Contacts between the two chains:
Residue R60 in chain A contacts residue L9 in chain B (closest heavy-atom distance 3.6 Å).
Residue D35 in chain A interacts with residue R34 in chain B (closest heavy-atom distance 3.2 Å).
Residue S31 in chain A is in contact with residue V37 in chain B (closest heavy-atom distance 4.4 Å).
Residue K49 in chain A is in contact with residue M23 in chain B (closest heavy-atom distance 3.5 Å).
Residue S45 in chain A is in contact with residue M23 in chain B (closest heavy-atom distance 3.8 Å).
Residue L10 in chain A interacts with residue L59 in chain B (closest heavy-atom distance 3.6 Å).
Residue L46 in chain A interacts with residue M23 in chain B (closest heavy-atom distance 3.7 Å).
Residue L10 in chain A contacts residue I55 in chain B (closest heavy-atom distance 4.3 Å).
Residue L17 in chain A is in contact with residue I55 in chain B (closest heavy-atom distance 4.1 Å).
Residue I28 in chain A is in contact with residue Y41 in chain B (closest heavy-atom distance 3.6 Å).
Residue L17 in chain A contacts residue L48 in chain B (closest heavy-atom distance 3.7 Å).
Residue F42 in chain A is in contact with residue M23 in chain B (closest heavy-atom distance 4.0 Å).
Residue R20 in chain A is in contact with residue L48 in chain B (closest heavy-atom distance 3.5 Å).
Residue F42 in chain A is in contact with residue Y27 in chain B (closest heavy-atom distance 3.5 Å).
Residue L53 in chain A is in contact with residue E19 in chain B (closest heavy-atom distance 4.5 Å).
Residue L24 in chain A interacts with residue L48 in chain B (closest heavy-atom distance 4.6 Å).
Residue L24 in chain A contacts residue I45 in chain B (closest heavy-atom distance 3.6 Å).
Residue R20 in chain A is in contact with residue E51 in chain B (closest heavy-atom distance 4.5 Å).
Residue S31 in chain A is in contact with residue D38 in chain B (closest heavy-atom distance 4.0 Å).
Residue R20 in chain A interacts with residue E44 in chain B (closest heavy-atom distance 4.7 Å).
Residue K49 in chain A interacts with residue E19 in chain B (closest heavy-atom distance 3.5 Å).
Residue L17 in chain A interacts with residue A52 in chain B (closest heavy-atom distance 4.1 Å).
Residue L24 in chain A is in contact with residue Y41 in chain B (closest heavy-atom distance 3.5 Å).
Residue N27 in chain A is in contact with residue Y41 in chain B (closest heavy-atom distance 3.6 Å).
Residue D35 in chain A is in contact with residue D38 in chain B (closest heavy-atom distance 4.7 Å).
Residue S31 in chain A contacts residue Y41 in chain B (closest heavy-atom distance 4.0 Å).
Residue L38 in chain A interacts with residue R34 in chain B (closest heavy-atom distance 3.7 Å).
Residue R60 in chain A is in contact with residue A8 in chain B (closest heavy-atom distance 3.3 Å).
Residue L57 in chain A is in contact with residue L13 in chain B (closest heavy-atom distance 3.6 Å).
Residue L24 in chain A contacts residue E44 in chain B (closest heavy-atom distance 3.7 Å).
Residue L57 in chain A contacts residue D12 in chain B (closest heavy-atom distance 3.9 Å).
Residue L46 in chain A is in contact with residue L24 in chain B (closest heavy-atom distance 4.4 Å).
Residue I14 in chain A is in contact with residue I55 in chain B (closest heavy-atom distance 4.6 Å).
Residue I64 in chain A is in contact with residue L9 in chain B (closest heavy-atom distance 4.1 Å).
Residue F42 in chain A is in contact with residue L24 in chain B (closest heavy-atom distance 3.6 Å).
Residue L38 in chain A contacts residue L30 in chain B (closest heavy-atom distance 4.6 Å).
Residue M39 in chain A is in contact with residue Y27 in chain B (closest heavy-atom distance 2.9 Å).
Residue K56 in chain A interacts with residue D12 in chain B (closest heavy-atom distance 3.3 Å).
Residue L10 in chain A interacts with residue F58 in chain B (closest heavy-atom distance 4.3 Å).
Residue L53 in chain A is in contact with residue V16 in chain B (closest heavy-atom distance 3.6 Å).
Residue A21 in chain A is in contact with residue L48 in chain B (closest heavy-atom distance 4.1 Å).
Residue R60 in chain A contacts residue D12 in chain B (closest heavy-atom distance 4.0 Å).
Residue L17 in chain A is in contact with residue E51 in chain B (closest heavy-atom distance 3.6 Å).
Residue S13 in chain A contacts residue I55 in chain B (closest heavy-atom distance 4.3 Å).
Residue L57 in chain A contacts residue L9 in chain B (closest heavy-atom distance 4.3 Å).

Sequence of chain A:
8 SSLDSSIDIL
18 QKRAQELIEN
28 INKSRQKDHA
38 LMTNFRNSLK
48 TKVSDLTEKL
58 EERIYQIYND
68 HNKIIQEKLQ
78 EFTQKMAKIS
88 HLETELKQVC

Sequence of chain B:
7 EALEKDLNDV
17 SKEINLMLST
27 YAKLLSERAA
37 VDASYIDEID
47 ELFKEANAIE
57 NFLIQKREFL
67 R

The following describes two proteins that form a bound complex.